Sequence of chain A:
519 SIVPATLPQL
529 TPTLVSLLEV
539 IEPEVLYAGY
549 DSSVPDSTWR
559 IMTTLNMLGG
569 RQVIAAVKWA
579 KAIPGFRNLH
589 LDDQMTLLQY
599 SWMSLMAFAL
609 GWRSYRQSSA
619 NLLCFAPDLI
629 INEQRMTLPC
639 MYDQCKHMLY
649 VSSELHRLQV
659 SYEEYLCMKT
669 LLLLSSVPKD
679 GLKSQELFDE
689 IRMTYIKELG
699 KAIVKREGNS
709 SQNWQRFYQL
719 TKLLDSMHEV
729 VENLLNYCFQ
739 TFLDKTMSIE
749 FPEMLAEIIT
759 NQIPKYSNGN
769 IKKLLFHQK

Sequence of chain B:
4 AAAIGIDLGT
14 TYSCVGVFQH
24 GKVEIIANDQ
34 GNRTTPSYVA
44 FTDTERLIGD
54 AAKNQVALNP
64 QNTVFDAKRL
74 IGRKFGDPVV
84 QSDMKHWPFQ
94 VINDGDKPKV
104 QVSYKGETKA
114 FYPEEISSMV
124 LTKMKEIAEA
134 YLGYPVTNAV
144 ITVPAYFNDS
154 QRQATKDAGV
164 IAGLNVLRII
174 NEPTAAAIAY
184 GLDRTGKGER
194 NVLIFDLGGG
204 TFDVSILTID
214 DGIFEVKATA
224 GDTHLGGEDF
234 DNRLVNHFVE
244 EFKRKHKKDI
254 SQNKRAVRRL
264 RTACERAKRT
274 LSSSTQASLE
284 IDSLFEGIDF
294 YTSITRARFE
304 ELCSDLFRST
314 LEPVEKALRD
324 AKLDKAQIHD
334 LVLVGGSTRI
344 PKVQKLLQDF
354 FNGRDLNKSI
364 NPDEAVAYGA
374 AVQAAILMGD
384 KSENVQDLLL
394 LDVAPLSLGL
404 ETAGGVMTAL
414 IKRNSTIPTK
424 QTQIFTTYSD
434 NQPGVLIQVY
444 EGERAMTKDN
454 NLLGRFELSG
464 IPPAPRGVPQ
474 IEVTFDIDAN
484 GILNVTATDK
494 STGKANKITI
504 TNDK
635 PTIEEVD

These two protein chains interact to form a complex.

Interface contacts:
Residue S432 in chain B is in contact with residue I520 in chain A (closest heavy-atom distance 3.2 Å).
Residue T405 in chain B is in contact with residue V521 in chain A (closest heavy-atom distance 3.5 Å).
Residue T405 in chain B is in contact with residue P522 in chain A (closest heavy-atom distance 3.1 Å).
Residue T430 in chain B interacts with residue L525 in chain A (closest heavy-atom distance 3.9 Å).
Residue A406 in chain B contacts residue P522 in chain A (closest heavy-atom distance 2.9 Å).
Residue T430 in chain B contacts residue V521 in chain A (closest heavy-atom distance 4.5 Å).
Residue T429 in chain B is in contact with residue L525 in chain A (closest heavy-atom distance 3.1 Å).
Residue A406 in chain B interacts with residue A523 in chain A (closest heavy-atom distance 3.9 Å).
Residue T429 in chain B interacts with residue P526 in chain A (closest heavy-atom distance 4.6 Å).
Residue T429 in chain B contacts residue V521 in chain A (closest heavy-atom distance 5.0 Å).
Residue Y431 in chain B contacts residue V521 in chain A (closest heavy-atom distance 3.2 Å).
Residue F428 in chain B contacts residue A523 in chain A (closest heavy-atom distance 3.5 Å).
Residue L461 in chain B interacts with residue S519 in chain A (closest heavy-atom distance 4.7 Å).
Residue Q435 in chain B interacts with residue S519 in chain A (closest heavy-atom distance 4.2 Å).
Residue A406 in chain B is in contact with residue V521 in chain A (closest heavy-atom distance 3.5 Å).
Residue P436 in chain B contacts residue S519 in chain A (closest heavy-atom distance 4.2 Å).
Residue T430 in chain B is in contact with residue A523 in chain A (closest heavy-atom distance 4.5 Å).
Residue I440 in chain B is in contact with residue P522 in chain A (closest heavy-atom distance 4.0 Å).
Residue T429 in chain B is in contact with residue A523 in chain A (closest heavy-atom distance 2.9 Å).
Residue Y431 in chain B interacts with residue L525 in chain A (closest heavy-atom distance 3.2 Å).
Residue R469 in chain B interacts with residue L525 in chain A (closest heavy-atom distance 3.9 Å).
Residue Y431 in chain B contacts residue A523 in chain A (closest heavy-atom distance 3.7 Å).
Residue E460 in chain B is in contact with residue S519 in chain A (closest heavy-atom distance 2.8 Å).
Residue T430 in chain B interacts with residue I520 in chain A (closest heavy-atom distance 3.8 Å).
Residue F428 in chain B interacts with residue P522 in chain A (closest heavy-atom distance 4.0 Å).
Residue G470 in chain B interacts with residue L525 in chain A (closest heavy-atom distance 3.8 Å).
Residue G437 in chain B interacts with residue I520 in chain A (closest heavy-atom distance 3.0 Å).
Residue T411 in chain B contacts residue T524 in chain A (closest heavy-atom distance 4.2 Å).
Residue T430 in chain B is in contact with residue P522 in chain A (closest heavy-atom distance 4.5 Å).
Residue L439 in chain B is in contact with residue V521 in chain A (closest heavy-atom distance 3.4 Å).
Residue Y431 in chain B contacts residue I520 in chain A (closest heavy-atom distance 3.8 Å).
Residue I427 in chain B interacts with residue A523 in chain A (closest heavy-atom distance 4.9 Å).
Residue G437 in chain B interacts with residue S519 in chain A (closest heavy-atom distance 3.2 Å).
Residue V438 in chain B contacts residue V521 in chain A (closest heavy-atom distance 4.6 Å).
Residue E404 in chain B is in contact with residue P522 in chain A (closest heavy-atom distance 4.1 Å).
Residue L439 in chain B is in contact with residue I520 in chain A (closest heavy-atom distance 2.9 Å).
Residue T405 in chain B interacts with residue T524 in chain A (closest heavy-atom distance 5.0 Å).
Residue F428 in chain B interacts with residue T524 in chain A (closest heavy-atom distance 3.4 Å).
Residue E404 in chain B is in contact with residue V521 in chain A (closest heavy-atom distance 3.7 Å).
Residue T405 in chain B is in contact with residue A523 in chain A (closest heavy-atom distance 4.2 Å).
Residue I427 in chain B interacts with residue T524 in chain A (closest heavy-atom distance 4.7 Å).
Residue Y431 in chain B contacts residue P522 in chain A (closest heavy-atom distance 4.2 Å).
Residue L439 in chain B is in contact with residue S519 in chain A (closest heavy-atom distance 3.4 Å).
Residue V438 in chain B is in contact with residue S519 in chain A (closest heavy-atom distance 3.9 Å).
Residue V438 in chain B contacts residue I520 in chain A (closest heavy-atom distance 3.0 Å).
Residue G470 in chain B contacts residue P526 in chain A (closest heavy-atom distance 3.5 Å).
Residue I474 in chain B interacts with residue P522 in chain A (closest heavy-atom distance 5.0 Å).
Residue L439 in chain B interacts with residue P522 in chain A (closest heavy-atom distance 2.9 Å).
Residue L403 in chain B is in contact with residue P522 in chain A (closest heavy-atom distance 3.9 Å).
Residue V438 in chain B contacts residue P522 in chain A (closest heavy-atom distance 4.1 Å).
Residue Q435 in chain B contacts residue I520 in chain A (closest heavy-atom distance 3.7 Å).
Residue T429 in chain B contacts residue P522 in chain A (closest heavy-atom distance 3.4 Å).